The following describes two proteins that form a bound complex.

Sequence of protein 1:
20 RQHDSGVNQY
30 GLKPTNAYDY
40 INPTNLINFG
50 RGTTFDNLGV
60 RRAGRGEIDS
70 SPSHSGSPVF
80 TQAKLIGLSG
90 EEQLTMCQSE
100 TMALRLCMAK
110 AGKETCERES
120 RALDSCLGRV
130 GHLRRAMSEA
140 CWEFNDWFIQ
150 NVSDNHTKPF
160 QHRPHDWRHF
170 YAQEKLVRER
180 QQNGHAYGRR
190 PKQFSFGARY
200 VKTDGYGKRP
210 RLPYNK

Residue-level contacts at the interface:
Residue P53 in protein 2 is in contact with residue R167 in protein 1 (closest heavy-atom distance 3.7 Å).
Residue F171 in protein 2 contacts residue P212 in protein 1 (closest heavy-atom distance 3.6 Å).
Residue M81 in protein 2 interacts with residue F169 in protein 1 (closest heavy-atom distance 3.8 Å).
Residue Q56 in protein 2 interacts with residue H168 in protein 1 (closest heavy-atom distance 3.6 Å).
Residue Y80 in protein 2 interacts with residue F169 in protein 1 (closest heavy-atom distance 4.0 Å).
Residue Y80 in protein 2 is in contact with residue W166 in protein 1 (closest heavy-atom distance 4.1 Å).
Residue N168 in protein 2 is in contact with residue R177 in protein 1 (closest heavy-atom distance 3.6 Å).
Residue M81 in protein 2 is in contact with residue W166 in protein 1 (closest heavy-atom distance 4.0 Å).
Residue Y77 in protein 2 contacts residue V176 in protein 1 (closest heavy-atom distance 3.5 Å).
Residue H163 in protein 2 contacts residue F169 in protein 1 (closest heavy-atom distance 4.9 Å).
Residue N54 in protein 2 interacts with residue A171 in protein 1 (closest heavy-atom distance 3.5 Å).
Residue M170 in protein 2 contacts residue G187 in protein 1 (closest heavy-atom distance 3.8 Å).
Residue D180 in protein 2 interacts with residue R177 in protein 1 (closest heavy-atom distance 3.5 Å).
Residue R174 in protein 2 is in contact with residue E173 in protein 1 (closest heavy-atom distance 2.9 Å).
Residue P53 in protein 2 contacts residue A171 in protein 1 (closest heavy-atom distance 4.1 Å).
Residue E165 in protein 2 is in contact with residue V176 in protein 1 (closest heavy-atom distance 4.0 Å).
Residue Y77 in protein 2 contacts residue L175 in protein 1 (closest heavy-atom distance 3.9 Å).
Residue N54 in protein 2 contacts residue L175 in protein 1 (closest heavy-atom distance 3.8 Å).
Residue F71 in protein 2 contacts residue L175 in protein 1 (closest heavy-atom distance 4.8 Å).
Residue M170 in protein 2 interacts with residue R177 in protein 1 (closest heavy-atom distance 4.2 Å).
Residue F171 in protein 2 interacts with residue Q181 in protein 1 (closest heavy-atom distance 3.8 Å).
Residue N168 in protein 2 contacts residue E173 in protein 1 (closest heavy-atom distance 3.5 Å).
Residue F171 in protein 2 interacts with residue P190 in protein 1 (closest heavy-atom distance 3.4 Å).
Residue P164 in protein 2 interacts with residue V176 in protein 1 (closest heavy-atom distance 3.6 Å).
Residue M170 in protein 2 interacts with residue E173 in protein 1 (closest heavy-atom distance 3.2 Å).
Residue R174 in protein 2 is in contact with residue F169 in protein 1 (closest heavy-atom distance 4.4 Å).
Residue D180 in protein 2 is in contact with residue Q180 in protein 1 (closest heavy-atom distance 5.0 Å).
Residue Y80 in protein 2 contacts residue Q172 in protein 1 (closest heavy-atom distance 3.6 Å).
Residue P164 in protein 2 is in contact with residue F169 in protein 1 (closest heavy-atom distance 4.0 Å).
Residue L37 in protein 2 contacts residue I40 in protein 1 (closest heavy-atom distance 4.2 Å).
Residue L37 in protein 2 contacts residue Y37 in protein 1 (closest heavy-atom distance 3.3 Å).
Residue N168 in protein 2 contacts residue V176 in protein 1 (closest heavy-atom distance 3.6 Å).
Residue N74 in protein 2 interacts with residue R179 in protein 1 (closest heavy-atom distance 2.7 Å).
Residue P164 in protein 2 contacts residue Q172 in protein 1 (closest heavy-atom distance 3.9 Å).
Residue M170 in protein 2 contacts residue R188 in protein 1 (closest heavy-atom distance 3.5 Å).
Residue F171 in protein 2 is in contact with residue R177 in protein 1 (closest heavy-atom distance 3.6 Å).
Residue D79 in protein 2 interacts with residue F169 in protein 1 (closest heavy-atom distance 3.6 Å).
Residue F171 in protein 2 contacts residue R188 in protein 1 (closest heavy-atom distance 3.8 Å).
Residue Y77 in protein 2 is in contact with residue Q172 in protein 1 (closest heavy-atom distance 3.6 Å).
Residue M39 in protein 2 is in contact with residue A36 in protein 1 (closest heavy-atom distance 3.7 Å).
Residue P164 in protein 2 contacts residue E173 in protein 1 (closest heavy-atom distance 3.7 Å).
Residue Y77 in protein 2 is in contact with residue R179 in protein 1 (closest heavy-atom distance 3.2 Å).
Residue I78 in protein 2 contacts residue Q172 in protein 1 (closest heavy-atom distance 3.5 Å).
Residue M39 in protein 2 is in contact with residue I40 in protein 1 (closest heavy-atom distance 4.5 Å).
Residue K169 in protein 2 contacts residue E173 in protein 1 (closest heavy-atom distance 3.7 Å).
Residue A38 in protein 2 interacts with residue Y37 in protein 1 (closest heavy-atom distance 3.5 Å).
Residue M170 in protein 2 contacts residue K174 in protein 1 (closest heavy-atom distance 3.5 Å).
Residue Y80 in protein 2 contacts residue H168 in protein 1 (closest heavy-atom distance 3.4 Å).
Residue N54 in protein 2 interacts with residue Y186 in protein 1 (closest heavy-atom distance 3.2 Å).
Residue L37 in protein 2 interacts with residue N41 in protein 1 (closest heavy-atom distance 3.4 Å).
Residue N54 in protein 2 contacts residue H168 in protein 1 (closest heavy-atom distance 4.4 Å).
Residue F171 in protein 2 is in contact with residue R189 in protein 1 (closest heavy-atom distance 4.7 Å).
Residue N54 in protein 2 contacts residue Q172 in protein 1 (closest heavy-atom distance 3.9 Å).
Residue R174 in protein 2 interacts with residue Y170 in protein 1 (closest heavy-atom distance 3.6 Å).
Residue F171 in protein 2 contacts residue L211 in protein 1 (closest heavy-atom distance 3.6 Å).
Residue M170 in protein 2 interacts with residue R189 in protein 1 (closest heavy-atom distance 3.9 Å).
Residue K75 in protein 2 is in contact with residue R179 in protein 1 (closest heavy-atom distance 4.2 Å).
Residue M39 in protein 2 is in contact with residue Y37 in protein 1 (closest heavy-atom distance 3.6 Å).
Residue P53 in protein 2 interacts with residue H168 in protein 1 (closest heavy-atom distance 4.2 Å).

Sequence of protein 2:
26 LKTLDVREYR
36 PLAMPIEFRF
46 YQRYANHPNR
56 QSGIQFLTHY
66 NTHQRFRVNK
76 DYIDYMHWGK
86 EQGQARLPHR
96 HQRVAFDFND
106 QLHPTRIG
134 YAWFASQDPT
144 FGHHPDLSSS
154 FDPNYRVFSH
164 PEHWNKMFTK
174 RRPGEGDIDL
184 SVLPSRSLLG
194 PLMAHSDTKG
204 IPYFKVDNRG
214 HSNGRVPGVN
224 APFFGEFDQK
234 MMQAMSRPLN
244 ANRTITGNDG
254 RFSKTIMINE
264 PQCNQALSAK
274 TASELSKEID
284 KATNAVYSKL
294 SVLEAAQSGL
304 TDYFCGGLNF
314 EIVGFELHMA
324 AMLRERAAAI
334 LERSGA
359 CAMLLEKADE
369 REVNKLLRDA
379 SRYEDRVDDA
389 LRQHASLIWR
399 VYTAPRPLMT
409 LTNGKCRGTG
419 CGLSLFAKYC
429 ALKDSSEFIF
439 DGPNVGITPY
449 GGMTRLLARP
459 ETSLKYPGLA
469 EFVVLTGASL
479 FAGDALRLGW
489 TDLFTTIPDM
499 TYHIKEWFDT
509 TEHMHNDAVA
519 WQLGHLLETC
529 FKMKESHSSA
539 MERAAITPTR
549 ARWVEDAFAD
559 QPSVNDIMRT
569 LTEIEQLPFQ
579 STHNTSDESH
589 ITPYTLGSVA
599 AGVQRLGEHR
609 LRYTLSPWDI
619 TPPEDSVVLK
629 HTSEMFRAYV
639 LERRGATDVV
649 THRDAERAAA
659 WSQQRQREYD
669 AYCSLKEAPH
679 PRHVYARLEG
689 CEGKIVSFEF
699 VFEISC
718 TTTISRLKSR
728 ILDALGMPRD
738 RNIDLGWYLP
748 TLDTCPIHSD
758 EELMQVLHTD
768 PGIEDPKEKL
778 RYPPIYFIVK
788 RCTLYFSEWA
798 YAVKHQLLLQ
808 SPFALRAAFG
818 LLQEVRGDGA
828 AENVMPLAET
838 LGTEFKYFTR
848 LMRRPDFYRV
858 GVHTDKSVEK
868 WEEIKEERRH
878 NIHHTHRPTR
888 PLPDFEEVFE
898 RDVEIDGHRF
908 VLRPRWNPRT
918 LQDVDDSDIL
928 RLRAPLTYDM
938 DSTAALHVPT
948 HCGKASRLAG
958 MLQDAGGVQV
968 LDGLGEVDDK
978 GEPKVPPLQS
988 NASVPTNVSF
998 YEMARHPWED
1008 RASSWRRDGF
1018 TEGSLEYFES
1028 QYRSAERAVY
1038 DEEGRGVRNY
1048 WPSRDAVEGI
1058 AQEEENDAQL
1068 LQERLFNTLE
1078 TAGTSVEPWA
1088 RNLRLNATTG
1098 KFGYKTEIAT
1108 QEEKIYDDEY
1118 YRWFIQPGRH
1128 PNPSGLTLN